This data describes a binding interaction between two proteins.

Sequence of the second protein:
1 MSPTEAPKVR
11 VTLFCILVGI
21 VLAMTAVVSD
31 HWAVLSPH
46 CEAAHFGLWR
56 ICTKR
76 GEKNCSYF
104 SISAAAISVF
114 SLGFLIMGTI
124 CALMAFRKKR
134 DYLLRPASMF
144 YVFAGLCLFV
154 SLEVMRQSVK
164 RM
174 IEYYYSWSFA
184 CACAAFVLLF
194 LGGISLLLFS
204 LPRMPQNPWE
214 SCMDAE

Interface contacts:
Residue Y1101 in the first protein contacts residue M216 in the second protein (closest heavy-atom distance 3.9 Å).
Residue Q1265 in the first protein contacts residue Q209 in the second protein (closest heavy-atom distance 3.9 Å).
Residue F1234 in the first protein interacts with residue L149 in the second protein (closest heavy-atom distance 3.8 Å).
Residue R1175 in the first protein is in contact with residue R133 in the second protein (closest heavy-atom distance 4.2 Å).
Residue I1198 in the first protein interacts with residue F113 in the second protein (closest heavy-atom distance 3.9 Å).
Residue F1187 in the first protein is in contact with residue M142 in the second protein (closest heavy-atom distance 3.4 Å).
Residue I1261 in the first protein contacts residue M207 in the second protein (closest heavy-atom distance 4.0 Å).
Residue R1096 in the first protein interacts with residue A218 in the second protein (closest heavy-atom distance 3.8 Å).
Residue P1181 in the first protein contacts residue C215 in the second protein (closest heavy-atom distance 4.1 Å).
Residue G1179 in the first protein is in contact with residue M216 in the second protein (closest heavy-atom distance 3.8 Å).
Residue Q1265 in the first protein contacts residue M207 in the second protein (closest heavy-atom distance 3.5 Å).
Residue K1094 in the first protein contacts residue W212 in the second protein (closest heavy-atom distance 3.6 Å).
Residue W1258 in the first protein is in contact with residue Q209 in the second protein (closest heavy-atom distance 4.0 Å).
Residue F1178 in the first protein interacts with residue Y135 in the second protein (closest heavy-atom distance 4.2 Å).
Residue L1098 in the first protein contacts residue A218 in the second protein (closest heavy-atom distance 4.3 Å).
Residue F1235 in the first protein contacts residue V153 in the second protein (closest heavy-atom distance 3.7 Å).
Residue A1174 in the first protein is in contact with residue Y135 in the second protein (closest heavy-atom distance 3.1 Å).
Residue F1187 in the first protein interacts with residue F143 in the second protein (closest heavy-atom distance 4.0 Å).
Residue Y1091 in the first protein contacts residue W212 in the second protein (closest heavy-atom distance 3.5 Å).
Residue R1175 in the first protein contacts residue K132 in the second protein (closest heavy-atom distance 3.7 Å).
Residue K1262 in the first protein contacts residue Q209 in the second protein (closest heavy-atom distance 3.3 Å).
Residue Y1091 in the first protein contacts residue P211 in the second protein (closest heavy-atom distance 3.5 Å).
Residue F1238 in the first protein contacts residue F146 in the second protein (closest heavy-atom distance 4.2 Å).
Residue L1098 in the first protein interacts with residue M216 in the second protein (closest heavy-atom distance 3.2 Å).
Residue R1099 in the first protein is in contact with residue M216 in the second protein (closest heavy-atom distance 4.3 Å).
Residue K1403 in the first protein interacts with residue S214 in the second protein (closest heavy-atom distance 3.4 Å).
Residue I1191 in the first protein interacts with residue F117 in the second protein (closest heavy-atom distance 4.0 Å).
Residue K1403 in the first protein interacts with residue D217 in the second protein (closest heavy-atom distance 4.1 Å).
Residue W1258 in the first protein contacts residue M207 in the second protein (closest heavy-atom distance 3.4 Å).
Residue L1199 in the first protein contacts residue I110 in the second protein (closest heavy-atom distance 3.9 Å).
Residue A1095 in the first protein interacts with residue W212 in the second protein (closest heavy-atom distance 4.3 Å).
Residue W1258 in the first protein interacts with residue P208 in the second protein (closest heavy-atom distance 3.8 Å).
Residue R1175 in the first protein interacts with residue Y135 in the second protein (closest heavy-atom distance 3.4 Å).
Residue F1235 in the first protein is in contact with residue L149 in the second protein (closest heavy-atom distance 3.9 Å).
Residue P1097 in the first protein contacts residue D217 in the second protein (closest heavy-atom distance 3.8 Å).
Residue G1179 in the first protein interacts with residue R138 in the second protein (closest heavy-atom distance 3.7 Å).
Residue D1180 in the first protein contacts residue M216 in the second protein (closest heavy-atom distance 3.2 Å).
Residue F1178 in the first protein is in contact with residue P139 in the second protein (closest heavy-atom distance 3.6 Å).
Residue V1184 in the first protein contacts residue L200 in the second protein (closest heavy-atom distance 4.2 Å).
Residue L1206 in the first protein contacts residue I105 in the second protein (closest heavy-atom distance 4.3 Å).
Residue A1266 in the first protein interacts with residue Q209 in the second protein (closest heavy-atom distance 4.0 Å).
Residue F1187 in the first protein is in contact with residue P139 in the second protein (closest heavy-atom distance 4.2 Å).
Residue W1258 in the first protein contacts residue N210 in the second protein (closest heavy-atom distance 3.7 Å).
Residue K1403 in the first protein is in contact with residue W212 in the second protein (closest heavy-atom distance 3.2 Å).
Residue R1096 in the first protein contacts residue E219 in the second protein (closest heavy-atom distance 3.9 Å).
Residue F1178 in the first protein contacts residue R138 in the second protein (closest heavy-atom distance 2.6 Å).
Residue I1191 in the first protein contacts residue F146 in the second protein (closest heavy-atom distance 3.5 Å).
Residue V1184 in the first protein contacts residue M142 in the second protein (closest heavy-atom distance 3.5 Å).
Residue R1096 in the first protein interacts with residue D217 in the second protein (closest heavy-atom distance 3.7 Å).
Residue Q1090 in the first protein contacts residue W212 in the second protein (closest heavy-atom distance 3.7 Å).
Residue L1188 in the first protein interacts with residue F146 in the second protein (closest heavy-atom distance 3.4 Å).
Residue W309 in the first protein interacts with residue F152 in the second protein (closest heavy-atom distance 3.7 Å).
Residue I1195 in the first protein interacts with residue F117 in the second protein (closest heavy-atom distance 3.5 Å).
Residue S1232 in the first protein interacts with residue V153 in the second protein (closest heavy-atom distance 4.0 Å).
Residue A1413 in the first protein contacts residue A218 in the second protein (closest heavy-atom distance 3.7 Å).
Residue F1234 in the first protein interacts with residue V153 in the second protein (closest heavy-atom distance 4.1 Å).
Residue P1396 in the first protein is in contact with residue P211 in the second protein (closest heavy-atom distance 4.2 Å).
Residue G1192 in the first protein is in contact with residue F146 in the second protein (closest heavy-atom distance 3.4 Å).
Residue L1188 in the first protein is in contact with residue M142 in the second protein (closest heavy-atom distance 3.5 Å).
Residue P1097 in the first protein interacts with residue A218 in the second protein (closest heavy-atom distance 3.2 Å).

Sequence of the first protein:
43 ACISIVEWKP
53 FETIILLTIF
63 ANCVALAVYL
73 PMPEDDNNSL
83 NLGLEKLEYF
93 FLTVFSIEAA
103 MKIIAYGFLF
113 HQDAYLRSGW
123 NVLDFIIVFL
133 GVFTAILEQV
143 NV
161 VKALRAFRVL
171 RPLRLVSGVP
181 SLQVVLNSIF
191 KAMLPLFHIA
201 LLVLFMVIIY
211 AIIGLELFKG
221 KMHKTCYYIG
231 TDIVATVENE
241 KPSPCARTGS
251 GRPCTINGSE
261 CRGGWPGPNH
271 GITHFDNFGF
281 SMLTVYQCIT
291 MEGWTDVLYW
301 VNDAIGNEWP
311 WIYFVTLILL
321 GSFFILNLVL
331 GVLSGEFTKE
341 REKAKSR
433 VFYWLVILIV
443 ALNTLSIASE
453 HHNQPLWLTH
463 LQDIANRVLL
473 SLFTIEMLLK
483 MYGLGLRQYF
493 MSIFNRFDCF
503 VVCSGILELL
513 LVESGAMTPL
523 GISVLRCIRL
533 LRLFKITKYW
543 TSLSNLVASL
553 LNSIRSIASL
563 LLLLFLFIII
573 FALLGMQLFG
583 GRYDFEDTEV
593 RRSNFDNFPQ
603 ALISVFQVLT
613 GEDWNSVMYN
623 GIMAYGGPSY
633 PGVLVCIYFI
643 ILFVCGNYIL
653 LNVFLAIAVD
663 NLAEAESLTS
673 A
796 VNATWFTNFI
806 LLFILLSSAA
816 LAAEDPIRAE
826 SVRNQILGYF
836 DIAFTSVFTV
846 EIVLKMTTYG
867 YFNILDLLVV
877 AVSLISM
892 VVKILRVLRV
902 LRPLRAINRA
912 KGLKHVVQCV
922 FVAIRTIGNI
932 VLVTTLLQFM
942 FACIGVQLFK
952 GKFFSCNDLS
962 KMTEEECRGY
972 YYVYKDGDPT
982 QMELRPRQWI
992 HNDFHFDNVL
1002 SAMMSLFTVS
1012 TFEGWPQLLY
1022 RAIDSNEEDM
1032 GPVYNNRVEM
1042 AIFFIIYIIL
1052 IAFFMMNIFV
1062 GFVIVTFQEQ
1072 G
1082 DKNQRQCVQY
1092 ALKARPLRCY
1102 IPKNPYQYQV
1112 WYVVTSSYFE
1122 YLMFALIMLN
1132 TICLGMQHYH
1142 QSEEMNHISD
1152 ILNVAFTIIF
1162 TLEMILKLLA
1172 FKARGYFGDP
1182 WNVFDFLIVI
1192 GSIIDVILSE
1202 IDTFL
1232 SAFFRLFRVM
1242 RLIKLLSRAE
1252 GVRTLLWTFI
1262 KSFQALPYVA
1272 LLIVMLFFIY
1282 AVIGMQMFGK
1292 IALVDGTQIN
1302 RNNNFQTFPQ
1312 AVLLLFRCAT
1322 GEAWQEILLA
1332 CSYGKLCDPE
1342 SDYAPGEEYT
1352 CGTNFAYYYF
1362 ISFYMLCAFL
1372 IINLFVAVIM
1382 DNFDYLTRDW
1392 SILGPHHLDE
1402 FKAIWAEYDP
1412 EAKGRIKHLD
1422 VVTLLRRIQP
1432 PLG